Sequence of protein 1:
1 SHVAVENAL

Contacts between the two chains:
Residue L156 in protein 2 interacts with residue V3 in protein 1 (closest heavy-atom distance 4.3 Å).
Residue E45 in protein 2 is in contact with residue H2 in protein 1 (closest heavy-atom distance 2.9 Å).
Residue Y7 in protein 2 contacts residue H2 in protein 1 (closest heavy-atom distance 3.4 Å).
Residue V34 in protein 2 interacts with residue H2 in protein 1 (closest heavy-atom distance 4.9 Å).
Residue R97 in protein 2 contacts residue V3 in protein 1 (closest heavy-atom distance 3.9 Å).
Residue Y159 in protein 2 interacts with residue V3 in protein 1 (closest heavy-atom distance 3.6 Å).
Residue E76 in protein 2 is in contact with residue A8 in protein 1 (closest heavy-atom distance 3.6 Å).
Residue K146 in protein 2 interacts with residue L9 in protein 1 (closest heavy-atom distance 2.7 Å).
Residue A150 in protein 2 interacts with residue N7 in protein 1 (closest heavy-atom distance 4.1 Å).
Residue Y123 in protein 2 is in contact with residue L9 in protein 1 (closest heavy-atom distance 3.8 Å).
Residue T73 in protein 2 contacts residue A8 in protein 1 (closest heavy-atom distance 3.6 Å).
Residue I66 in protein 2 interacts with residue V3 in protein 1 (closest heavy-atom distance 3.6 Å).
Residue W147 in protein 2 interacts with residue A8 in protein 1 (closest heavy-atom distance 3.0 Å).
Residue S77 in protein 2 contacts residue A8 in protein 1 (closest heavy-atom distance 3.4 Å).
Residue F33 in protein 2 is in contact with residue S1 in protein 1 (closest heavy-atom distance 4.9 Å).
Residue M5 in protein 2 is in contact with residue S1 in protein 1 (closest heavy-atom distance 3.9 Å).
Residue N70 in protein 2 contacts residue E6 in protein 1 (closest heavy-atom distance 4.6 Å).
Residue V152 in protein 2 interacts with residue V5 in protein 1 (closest heavy-atom distance 4.9 Å).
Residue Y99 in protein 2 is in contact with residue V3 in protein 1 (closest heavy-atom distance 3.1 Å).
Residue N70 in protein 2 is in contact with residue H2 in protein 1 (closest heavy-atom distance 4.7 Å).
Residue Y159 in protein 2 is in contact with residue H2 in protein 1 (closest heavy-atom distance 4.0 Å).
Residue L95 in protein 2 interacts with residue L9 in protein 1 (closest heavy-atom distance 3.8 Å).
Residue I66 in protein 2 contacts residue A4 in protein 1 (closest heavy-atom distance 4.1 Å).
Residue W147 in protein 2 is in contact with residue N7 in protein 1 (closest heavy-atom distance 3.6 Å).
Residue C67 in protein 2 interacts with residue H2 in protein 1 (closest heavy-atom distance 3.5 Å).
Residue N63 in protein 2 is in contact with residue H2 in protein 1 (closest heavy-atom distance 3.0 Å).
Residue T143 in protein 2 interacts with residue A8 in protein 1 (closest heavy-atom distance 5.0 Å).
Residue N80 in protein 2 interacts with residue L9 in protein 1 (closest heavy-atom distance 2.8 Å).
Residue W147 in protein 2 interacts with residue L9 in protein 1 (closest heavy-atom distance 3.7 Å).
Residue Q155 in protein 2 contacts residue V5 in protein 1 (closest heavy-atom distance 3.5 Å).
Residue T69 in protein 2 is in contact with residue E6 in protein 1 (closest heavy-atom distance 3.5 Å).
Residue Y84 in protein 2 interacts with residue L9 in protein 1 (closest heavy-atom distance 2.7 Å).
Residue N80 in protein 2 interacts with residue A8 in protein 1 (closest heavy-atom distance 4.2 Å).
Residue L81 in protein 2 is in contact with residue L9 in protein 1 (closest heavy-atom distance 4.2 Å).
Residue T73 in protein 2 is in contact with residue N7 in protein 1 (closest heavy-atom distance 3.9 Å).
Residue T73 in protein 2 contacts residue E6 in protein 1 (closest heavy-atom distance 3.4 Å).
Residue Y59 in protein 2 interacts with residue S1 in protein 1 (closest heavy-atom distance 3.9 Å).
Residue K146 in protein 2 is in contact with residue A8 in protein 1 (closest heavy-atom distance 3.9 Å).
Residue Y9 in protein 2 is in contact with residue V3 in protein 1 (closest heavy-atom distance 4.8 Å).
Residue S24 in protein 2 is in contact with residue H2 in protein 1 (closest heavy-atom distance 3.3 Å).
Residue T143 in protein 2 is in contact with residue L9 in protein 1 (closest heavy-atom distance 2.7 Å).
Residue Y99 in protein 2 is in contact with residue S1 in protein 1 (closest heavy-atom distance 5.0 Å).
Residue Y159 in protein 2 contacts residue S1 in protein 1 (closest heavy-atom distance 2.6 Å).
Residue Y7 in protein 2 interacts with residue S1 in protein 1 (closest heavy-atom distance 3.0 Å).
Residue I66 in protein 2 is in contact with residue H2 in protein 1 (closest heavy-atom distance 3.7 Å).
Residue R62 in protein 2 interacts with residue S1 in protein 1 (closest heavy-atom distance 2.7 Å).
Residue F116 in protein 2 interacts with residue L9 in protein 1 (closest heavy-atom distance 4.1 Å).
Residue S77 in protein 2 is in contact with residue N7 in protein 1 (closest heavy-atom distance 4.5 Å).
Residue L156 in protein 2 is in contact with residue V5 in protein 1 (closest heavy-atom distance 4.1 Å).
Residue Q155 in protein 2 is in contact with residue N7 in protein 1 (closest heavy-atom distance 4.9 Å).
Residue N63 in protein 2 contacts residue S1 in protein 1 (closest heavy-atom distance 3.1 Å).
Residue N70 in protein 2 interacts with residue V5 in protein 1 (closest heavy-atom distance 4.8 Å).
Residue W167 in protein 2 is in contact with residue S1 in protein 1 (closest heavy-atom distance 3.6 Å).
Residue V152 in protein 2 contacts residue N7 in protein 1 (closest heavy-atom distance 3.4 Å).
Residue S77 in protein 2 is in contact with residue L9 in protein 1 (closest heavy-atom distance 2.9 Å).
Residue Y99 in protein 2 is in contact with residue H2 in protein 1 (closest heavy-atom distance 3.4 Å).
Residue Y171 in protein 2 interacts with residue S1 in protein 1 (closest heavy-atom distance 2.9 Å).
Residue Y9 in protein 2 is in contact with residue H2 in protein 1 (closest heavy-atom distance 2.7 Å).
Residue R97 in protein 2 is in contact with residue V5 in protein 1 (closest heavy-atom distance 4.6 Å).

The following describes two proteins that form a bound complex.

Sequence of protein 2:
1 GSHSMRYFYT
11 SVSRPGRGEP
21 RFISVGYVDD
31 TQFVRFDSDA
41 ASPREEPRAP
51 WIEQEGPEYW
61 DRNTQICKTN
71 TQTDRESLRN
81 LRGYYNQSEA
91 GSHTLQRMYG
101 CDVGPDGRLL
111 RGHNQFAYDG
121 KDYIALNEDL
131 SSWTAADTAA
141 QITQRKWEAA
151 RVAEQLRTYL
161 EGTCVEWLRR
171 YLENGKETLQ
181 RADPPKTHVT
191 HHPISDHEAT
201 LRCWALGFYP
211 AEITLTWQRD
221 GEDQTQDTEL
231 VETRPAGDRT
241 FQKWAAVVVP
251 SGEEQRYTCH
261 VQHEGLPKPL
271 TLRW